Sequence of protein 2:
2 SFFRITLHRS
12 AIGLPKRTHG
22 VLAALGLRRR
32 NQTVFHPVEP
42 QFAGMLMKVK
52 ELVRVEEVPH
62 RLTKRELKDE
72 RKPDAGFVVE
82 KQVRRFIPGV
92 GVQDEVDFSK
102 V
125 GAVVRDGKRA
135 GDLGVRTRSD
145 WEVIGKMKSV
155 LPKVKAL

Sequence of protein 1:
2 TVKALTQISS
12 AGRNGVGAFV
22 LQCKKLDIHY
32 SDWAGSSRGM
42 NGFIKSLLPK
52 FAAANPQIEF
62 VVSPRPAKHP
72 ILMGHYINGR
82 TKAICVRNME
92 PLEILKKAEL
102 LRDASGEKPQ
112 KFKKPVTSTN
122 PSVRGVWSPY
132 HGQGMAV

These two protein chains interact to form a complex.

Contacts between the two chains:
Residue D130 in protein 2 is in contact with residue K51 in protein 1 (closest heavy-atom distance 2.9 Å).
Residue V93 in protein 2 interacts with residue A54 in protein 1 (closest heavy-atom distance 4.9 Å).
Residue F87 in protein 2 contacts residue L96 in protein 1 (closest heavy-atom distance 3.5 Å).
Residue G92 in protein 2 contacts residue K51 in protein 1 (closest heavy-atom distance 4.9 Å).
Residue V139 in protein 2 interacts with residue A54 in protein 1 (closest heavy-atom distance 3.3 Å).
Residue P89 in protein 2 contacts residue L96 in protein 1 (closest heavy-atom distance 3.7 Å).
Residue G131 in protein 2 interacts with residue K51 in protein 1 (closest heavy-atom distance 3.8 Å).
Residue L137 in protein 2 interacts with residue A54 in protein 1 (closest heavy-atom distance 3.8 Å).
Residue V93 in protein 2 is in contact with residue A55 in protein 1 (closest heavy-atom distance 4.3 Å).
Residue R85 in protein 2 interacts with residue P57 in protein 1 (closest heavy-atom distance 4.2 Å).
Residue P89 in protein 2 is in contact with residue L48 in protein 1 (closest heavy-atom distance 4.9 Å).
Residue F87 in protein 2 interacts with residue E100 in protein 1 (closest heavy-atom distance 4.5 Å).
Residue R86 in protein 2 is in contact with residue A55 in protein 1 (closest heavy-atom distance 3.9 Å).
Residue F87 in protein 2 interacts with residue K51 in protein 1 (closest heavy-atom distance 3.4 Å).
Residue F87 in protein 2 is in contact with residue L48 in protein 1 (closest heavy-atom distance 3.8 Å).
Residue R85 in protein 2 contacts residue A55 in protein 1 (closest heavy-atom distance 3.9 Å).
Residue R85 in protein 2 is in contact with residue A54 in protein 1 (closest heavy-atom distance 4.0 Å).
Residue L137 in protein 2 is in contact with residue P50 in protein 1 (closest heavy-atom distance 4.5 Å).
Residue V91 in protein 2 interacts with residue K51 in protein 1 (closest heavy-atom distance 4.9 Å).
Residue F87 in protein 2 interacts with residue A55 in protein 1 (closest heavy-atom distance 4.0 Å).
Residue L137 in protein 2 interacts with residue K51 in protein 1 (closest heavy-atom distance 4.1 Å).
Residue V93 in protein 2 interacts with residue K51 in protein 1 (closest heavy-atom distance 3.9 Å).
Residue F87 in protein 2 contacts residue F52 in protein 1 (closest heavy-atom distance 4.0 Å).
Residue P89 in protein 2 interacts with residue L93 in protein 1 (closest heavy-atom distance 4.2 Å).